Interface contacts:
Residue L190 in the first protein is in contact with residue H10 in the second protein (closest heavy-atom distance 3.9 Å).
Residue L215 in the first protein contacts residue W15 in the second protein (closest heavy-atom distance 3.5 Å).
Residue L190 in the first protein contacts residue Y7 in the second protein (closest heavy-atom distance 3.8 Å).
Residue I32 in the first protein interacts with residue L11 in the second protein (closest heavy-atom distance 3.4 Å).
Residue H431 in the first protein is in contact with residue W15 in the second protein (closest heavy-atom distance 4.3 Å).
Residue W105 in the first protein contacts residue I14 in the second protein (closest heavy-atom distance 4.2 Å).
Residue D459 in the first protein is in contact with residue D12 in the second protein (closest heavy-atom distance 2.8 Å).
Residue W427 in the first protein contacts residue W15 in the second protein (closest heavy-atom distance 3.4 Å).
Residue Y441 in the first protein is in contact with residue D2 in the second protein (closest heavy-atom distance 2.8 Å).
Residue P116 in the first protein contacts residue I14 in the second protein (closest heavy-atom distance 3.6 Å).
Residue K120 in the first protein contacts residue W15 in the second protein (closest heavy-atom distance 2.7 Å).
Residue L194 in the first protein interacts with residue V6 in the second protein (closest heavy-atom distance 3.8 Å).
Residue D459 in the first protein interacts with residue I13 in the second protein (closest heavy-atom distance 3.3 Å).
Residue L455 in the first protein is in contact with residue F8 in the second protein (closest heavy-atom distance 4.3 Å).
Residue M183 in the first protein interacts with residue E3 in the second protein (closest heavy-atom distance 3.2 Å).
Residue R448 in the first protein interacts with residue E4 in the second protein (closest heavy-atom distance 2.4 Å).
Residue N96 in the first protein is in contact with residue I13 in the second protein (closest heavy-atom distance 3.4 Å).
Residue K99 in the first protein interacts with residue I14 in the second protein (closest heavy-atom distance 3.6 Å).
Residue L456 in the first protein interacts with residue F8 in the second protein (closest heavy-atom distance 3.5 Å).
Residue K99 in the first protein is in contact with residue D12 in the second protein (closest heavy-atom distance 3.1 Å).
Residue L456 in the first protein is in contact with residue D12 in the second protein (closest heavy-atom distance 4.0 Å).
Residue N96 in the first protein interacts with residue I14 in the second protein (closest heavy-atom distance 3.0 Å).
Residue I32 in the first protein contacts residue Y7 in the second protein (closest heavy-atom distance 3.4 Å).
Residue L452 in the first protein interacts with residue F8 in the second protein (closest heavy-atom distance 3.8 Å).
Residue Q443 in the first protein contacts residue D2 in the second protein (closest heavy-atom distance 3.0 Å).
Residue D459 in the first protein is in contact with residue F8 in the second protein (closest heavy-atom distance 3.8 Å).
Residue E103 in the first protein interacts with residue L11 in the second protein (closest heavy-atom distance 3.3 Å).
Residue I192 in the first protein is in contact with residue H10 in the second protein (closest heavy-atom distance 3.8 Å).
Residue Y441 in the first protein is in contact with residue A5 in the second protein (closest heavy-atom distance 4.0 Å).
Residue K99 in the first protein is in contact with residue L11 in the second protein (closest heavy-atom distance 4.2 Å).
Residue Y460 in the first protein contacts residue L11 in the second protein (closest heavy-atom distance 2.7 Å).
Residue R434 in the first protein is in contact with residue W15 in the second protein (closest heavy-atom distance 2.6 Å).
Residue L456 in the first protein interacts with residue L11 in the second protein (closest heavy-atom distance 3.4 Å).
Residue E33 in the first protein contacts residue Y7 in the second protein (closest heavy-atom distance 3.6 Å).
Residue I192 in the first protein contacts residue V6 in the second protein (closest heavy-atom distance 3.4 Å).
Residue I95 in the first protein contacts residue I14 in the second protein (closest heavy-atom distance 3.9 Å).
Residue I463 in the first protein interacts with residue I13 in the second protein (closest heavy-atom distance 3.7 Å).
Residue Y185 in the first protein is in contact with residue Y7 in the second protein (closest heavy-atom distance 3.5 Å).
Residue Y460 in the first protein contacts residue I13 in the second protein (closest heavy-atom distance 3.5 Å).
Residue Q119 in the first protein contacts residue I14 in the second protein (closest heavy-atom distance 3.1 Å).
Residue E103 in the first protein interacts with residue H10 in the second protein (closest heavy-atom distance 2.7 Å).
Residue D104 in the first protein is in contact with residue H10 in the second protein (closest heavy-atom distance 4.2 Å).
Residue M183 in the first protein is in contact with residue V6 in the second protein (closest heavy-atom distance 3.6 Å).
Residue E103 in the first protein contacts residue Y7 in the second protein (closest heavy-atom distance 3.8 Å).
Residue L430 in the first protein interacts with residue W15 in the second protein (closest heavy-atom distance 3.8 Å).
Residue F178 in the first protein interacts with residue I14 in the second protein (closest heavy-atom distance 4.2 Å).
Residue Q119 in the first protein contacts residue W15 in the second protein (closest heavy-atom distance 3.2 Å).
Residue R434 in the first protein is in contact with residue I13 in the second protein (closest heavy-atom distance 3.9 Å).
Residue K437 in the first protein is in contact with residue F8 in the second protein (closest heavy-atom distance 3.8 Å).
Residue Y185 in the first protein interacts with residue E3 in the second protein (closest heavy-atom distance 4.2 Å).
Residue Q443 in the first protein is in contact with residue E4 in the second protein (closest heavy-atom distance 4.1 Å).
Residue Y441 in the first protein interacts with residue E4 in the second protein (closest heavy-atom distance 4.0 Å).
Residue R434 in the first protein is in contact with residue D12 in the second protein (closest heavy-atom distance 3.0 Å).
Residue K99 in the first protein is in contact with residue H10 in the second protein (closest heavy-atom distance 2.6 Å).
Residue V123 in the first protein contacts residue W15 in the second protein (closest heavy-atom distance 4.0 Å).
Residue K211 in the first protein contacts residue W15 in the second protein (closest heavy-atom distance 3.0 Å).
Residue K99 in the first protein interacts with residue A9 in the second protein (closest heavy-atom distance 3.2 Å).
Residue E174 in the first protein interacts with residue W15 in the second protein (closest heavy-atom distance 3.2 Å).
Residue Y460 in the first protein contacts residue D12 in the second protein (closest heavy-atom distance 3.4 Å).
Residue R191 in the first protein interacts with residue H10 in the second protein (closest heavy-atom distance 3.9 Å).

The following describes two proteins that form a bound complex.

Sequence of the first protein:
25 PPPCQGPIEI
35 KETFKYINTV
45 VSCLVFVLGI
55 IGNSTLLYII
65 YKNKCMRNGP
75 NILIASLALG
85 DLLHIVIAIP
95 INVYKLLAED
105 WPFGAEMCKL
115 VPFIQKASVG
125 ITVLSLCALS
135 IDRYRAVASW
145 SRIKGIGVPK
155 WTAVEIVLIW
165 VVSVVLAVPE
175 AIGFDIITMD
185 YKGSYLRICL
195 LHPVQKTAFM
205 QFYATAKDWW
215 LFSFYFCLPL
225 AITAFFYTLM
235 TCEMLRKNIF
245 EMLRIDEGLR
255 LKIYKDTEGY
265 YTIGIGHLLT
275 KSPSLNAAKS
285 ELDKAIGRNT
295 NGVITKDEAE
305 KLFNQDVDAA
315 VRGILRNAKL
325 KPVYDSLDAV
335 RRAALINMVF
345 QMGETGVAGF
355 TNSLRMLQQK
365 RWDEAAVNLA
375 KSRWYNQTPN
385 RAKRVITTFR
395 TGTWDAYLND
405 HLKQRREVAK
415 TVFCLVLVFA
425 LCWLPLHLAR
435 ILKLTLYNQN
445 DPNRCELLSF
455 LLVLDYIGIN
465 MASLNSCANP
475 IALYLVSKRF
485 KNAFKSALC

Sequence of the second protein:
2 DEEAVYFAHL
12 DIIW